Contacts between the two chains:
Residue Y209 in the second protein contacts residue F174 in the first protein (closest heavy-atom distance 4.5 Å).
Residue I208 in the second protein contacts residue F174 in the first protein (closest heavy-atom distance 5.0 Å).
Residue I208 in the second protein contacts residue K177 in the first protein (closest heavy-atom distance 4.1 Å).
Residue P172 in the second protein is in contact with residue K177 in the first protein (closest heavy-atom distance 4.0 Å).
Residue Y209 in the second protein interacts with residue R178 in the first protein (closest heavy-atom distance 4.8 Å).
Residue Y209 in the second protein interacts with residue K177 in the first protein (closest heavy-atom distance 2.9 Å).
Residue Y209 in the second protein is in contact with residue L194 in the first protein (closest heavy-atom distance 4.7 Å).

The following describes two proteins that form a bound complex.

Sequence of the second protein:
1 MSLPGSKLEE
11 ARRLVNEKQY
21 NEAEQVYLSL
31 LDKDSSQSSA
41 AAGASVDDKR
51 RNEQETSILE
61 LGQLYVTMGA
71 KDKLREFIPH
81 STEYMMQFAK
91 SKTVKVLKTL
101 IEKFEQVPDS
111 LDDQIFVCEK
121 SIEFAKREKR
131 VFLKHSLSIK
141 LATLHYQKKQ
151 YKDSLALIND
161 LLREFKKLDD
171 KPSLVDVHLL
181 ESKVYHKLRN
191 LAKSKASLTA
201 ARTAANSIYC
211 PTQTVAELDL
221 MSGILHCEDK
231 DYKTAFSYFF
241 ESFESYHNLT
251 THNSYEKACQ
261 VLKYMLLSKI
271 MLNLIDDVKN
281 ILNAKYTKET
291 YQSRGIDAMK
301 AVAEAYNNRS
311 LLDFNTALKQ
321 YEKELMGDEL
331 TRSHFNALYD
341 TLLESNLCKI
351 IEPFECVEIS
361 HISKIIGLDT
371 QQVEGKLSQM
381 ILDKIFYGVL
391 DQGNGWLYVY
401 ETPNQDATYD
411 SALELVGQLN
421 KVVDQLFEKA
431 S

Sequence of the first protein:
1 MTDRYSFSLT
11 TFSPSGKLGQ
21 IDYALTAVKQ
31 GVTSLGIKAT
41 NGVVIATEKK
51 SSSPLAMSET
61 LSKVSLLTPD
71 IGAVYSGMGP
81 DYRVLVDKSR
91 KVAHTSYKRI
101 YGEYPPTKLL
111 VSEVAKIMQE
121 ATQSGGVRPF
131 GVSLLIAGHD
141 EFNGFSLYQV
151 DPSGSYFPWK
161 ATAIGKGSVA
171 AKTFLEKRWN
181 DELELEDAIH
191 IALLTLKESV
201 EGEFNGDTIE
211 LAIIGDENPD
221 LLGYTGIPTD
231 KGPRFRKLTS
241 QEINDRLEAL